These two protein chains interact to form a complex.

Sequence of chain B:
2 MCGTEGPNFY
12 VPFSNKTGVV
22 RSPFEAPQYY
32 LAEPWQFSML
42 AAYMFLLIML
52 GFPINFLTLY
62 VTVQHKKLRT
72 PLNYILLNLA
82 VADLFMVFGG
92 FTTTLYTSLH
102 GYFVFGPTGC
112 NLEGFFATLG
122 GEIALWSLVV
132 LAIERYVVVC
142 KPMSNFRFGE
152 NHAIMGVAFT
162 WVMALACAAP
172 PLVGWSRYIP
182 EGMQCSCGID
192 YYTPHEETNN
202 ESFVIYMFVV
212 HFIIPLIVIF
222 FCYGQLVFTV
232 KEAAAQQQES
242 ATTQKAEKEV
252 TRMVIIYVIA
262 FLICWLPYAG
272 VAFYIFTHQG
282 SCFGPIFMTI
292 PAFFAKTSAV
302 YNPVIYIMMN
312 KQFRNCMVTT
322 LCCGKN

Interface contacts:
Residue Q313 in chain B is in contact with residue C8 in chain A (closest heavy-atom distance 4.6 Å).
Residue K246 in chain B interacts with residue F11 in chain A (closest heavy-atom distance 4.3 Å).
Residue V140 in chain B interacts with residue C8 in chain A (closest heavy-atom distance 4.2 Å).
Residue M254 in chain B contacts residue L10 in chain A (closest heavy-atom distance 4.9 Å).
Residue A234 in chain B interacts with residue I1 in chain A (closest heavy-atom distance 3.9 Å).
Residue V140 in chain B is in contact with residue L5 in chain A (closest heavy-atom distance 4.0 Å).
Residue R136 in chain B contacts residue C8 in chain A (closest heavy-atom distance 3.0 Å).
Residue L73 in chain B contacts residue D7 in chain A (closest heavy-atom distance 3.4 Å).
Residue R136 in chain B is in contact with residue G9 in chain A (closest heavy-atom distance 5.0 Å).
Residue V140 in chain B contacts residue I1 in chain A (closest heavy-atom distance 4.5 Å).
Residue K312 in chain B interacts with residue G9 in chain A (closest heavy-atom distance 3.8 Å).
Residue N74 in chain B interacts with residue D7 in chain A (closest heavy-atom distance 4.6 Å).
Residue Q313 in chain B is in contact with residue D7 in chain A (closest heavy-atom distance 3.4 Å).
Residue Q313 in chain B interacts with residue G9 in chain A (closest heavy-atom distance 4.0 Å).
Residue T243 in chain B is in contact with residue F11 in chain A (closest heavy-atom distance 4.1 Å).
Residue N311 in chain B contacts residue C8 in chain A (closest heavy-atom distance 3.8 Å).
Residue V251 in chain B is in contact with residue F11 in chain A (closest heavy-atom distance 4.5 Å).
Residue V139 in chain B interacts with residue C8 in chain A (closest heavy-atom distance 4.3 Å).
Residue V251 in chain B interacts with residue L10 in chain A (closest heavy-atom distance 4.0 Å).
Residue V231 in chain B is in contact with residue I1 in chain A (closest heavy-atom distance 3.3 Å).
Residue V140 in chain B is in contact with residue N4 in chain A (closest heavy-atom distance 4.0 Å).
Residue V251 in chain B contacts residue L5 in chain A (closest heavy-atom distance 3.7 Å).
Residue K312 in chain B is in contact with residue F11 in chain A (closest heavy-atom distance 3.6 Å).
Residue V139 in chain B is in contact with residue N4 in chain A (closest heavy-atom distance 2.9 Å).
Residue L73 in chain B is in contact with residue C8 in chain A (closest heavy-atom distance 3.7 Å).
Residue T244 in chain B interacts with residue L2 in chain A (closest heavy-atom distance 3.5 Å).
Residue Y258 in chain B interacts with residue L10 in chain A (closest heavy-atom distance 4.3 Å).
Residue M310 in chain B contacts residue G9 in chain A (closest heavy-atom distance 5.0 Å).
Residue A247 in chain B interacts with residue L2 in chain A (closest heavy-atom distance 3.3 Å).
Residue V255 in chain B is in contact with residue L10 in chain A (closest heavy-atom distance 4.8 Å).
Residue E250 in chain B interacts with residue F11 in chain A (closest heavy-atom distance 4.6 Å).
Residue R148 in chain B is in contact with residue N4 in chain A (closest heavy-atom distance 5.0 Å).
Residue E250 in chain B is in contact with residue L10 in chain A (closest heavy-atom distance 3.2 Å).
Residue V231 in chain B interacts with residue L5 in chain A (closest heavy-atom distance 4.1 Å).
Residue T243 in chain B is in contact with residue L2 in chain A (closest heavy-atom distance 2.8 Å).
Residue T230 in chain B interacts with residue I1 in chain A (closest heavy-atom distance 4.5 Å).
Residue A247 in chain B is in contact with residue L5 in chain A (closest heavy-atom distance 4.0 Å).
Residue L73 in chain B contacts residue N4 in chain A (closest heavy-atom distance 5.0 Å).
Residue K142 in chain B contacts residue N4 in chain A (closest heavy-atom distance 4.0 Å).
Residue R136 in chain B is in contact with residue L10 in chain A (closest heavy-atom distance 3.8 Å).
Residue A247 in chain B interacts with residue F11 in chain A (closest heavy-atom distance 3.6 Å).
Residue L227 in chain B is in contact with residue L10 in chain A (closest heavy-atom distance 4.7 Å).
Residue N311 in chain B interacts with residue G9 in chain A (closest heavy-atom distance 3.7 Å).
Residue Q313 in chain B contacts residue K6 in chain A (closest heavy-atom distance 2.9 Å).
Residue R148 in chain B contacts residue D7 in chain A (closest heavy-atom distance 4.6 Å).

Sequence of chain A:
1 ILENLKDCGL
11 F